Interface contacts:
Residue S374 in chain B is in contact with residue C81 in chain A (closest heavy-atom distance 4.7 Å).

These two protein chains interact to form a complex.

Sequence of chain A:
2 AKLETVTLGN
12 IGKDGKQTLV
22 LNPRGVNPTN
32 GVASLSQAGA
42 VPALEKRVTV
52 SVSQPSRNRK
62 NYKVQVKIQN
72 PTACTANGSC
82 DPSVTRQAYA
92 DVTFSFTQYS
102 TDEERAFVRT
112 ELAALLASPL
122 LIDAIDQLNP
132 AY

Sequence of chain B:
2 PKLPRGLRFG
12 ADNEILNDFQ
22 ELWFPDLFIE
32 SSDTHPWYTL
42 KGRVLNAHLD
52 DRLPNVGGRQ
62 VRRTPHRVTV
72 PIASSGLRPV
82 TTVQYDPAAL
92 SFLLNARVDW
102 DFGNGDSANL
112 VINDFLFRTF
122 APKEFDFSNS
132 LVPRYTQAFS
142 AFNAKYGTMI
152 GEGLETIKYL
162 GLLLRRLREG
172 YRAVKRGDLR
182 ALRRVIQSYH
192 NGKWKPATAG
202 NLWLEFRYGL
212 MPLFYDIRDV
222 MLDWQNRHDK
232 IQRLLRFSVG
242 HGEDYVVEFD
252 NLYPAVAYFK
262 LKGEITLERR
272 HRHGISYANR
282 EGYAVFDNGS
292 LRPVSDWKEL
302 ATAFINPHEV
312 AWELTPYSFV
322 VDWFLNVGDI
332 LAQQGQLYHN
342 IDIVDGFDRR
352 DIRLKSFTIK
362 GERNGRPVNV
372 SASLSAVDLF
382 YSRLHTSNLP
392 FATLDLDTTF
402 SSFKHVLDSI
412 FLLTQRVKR